Sequence of chain A:
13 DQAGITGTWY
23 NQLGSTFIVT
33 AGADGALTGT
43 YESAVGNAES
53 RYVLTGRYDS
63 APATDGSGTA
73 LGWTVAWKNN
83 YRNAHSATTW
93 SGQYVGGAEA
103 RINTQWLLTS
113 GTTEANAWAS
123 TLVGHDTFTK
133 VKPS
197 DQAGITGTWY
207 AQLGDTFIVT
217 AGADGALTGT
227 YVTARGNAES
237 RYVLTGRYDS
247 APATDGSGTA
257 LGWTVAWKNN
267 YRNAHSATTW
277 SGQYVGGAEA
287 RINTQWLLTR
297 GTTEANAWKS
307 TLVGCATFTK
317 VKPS

These two protein chains interact to form a complex.

Residue-level contacts at the interface:
Residue V125 in chain A is in contact with residue V309 in chain B (closest heavy-atom distance 3.8 Å).
Residue G48 in chain A interacts with residue W304 in chain B (closest heavy-atom distance 3.5 Å).
Residue L293 in chain A interacts with residue V125 in chain B (closest heavy-atom distance 3.7 Å).
Residue W304 in chain A interacts with residue G48 in chain B (closest heavy-atom distance 3.7 Å).
Residue V125 in chain A contacts residue L293 in chain B (closest heavy-atom distance 3.7 Å).
Residue L110 in chain A interacts with residue W304 in chain B (closest heavy-atom distance 3.8 Å).
Residue L209 in chain A is in contact with residue W120 in chain B (closest heavy-atom distance 4.5 Å).
Residue W120 in chain A is in contact with residue R231 in chain B (closest heavy-atom distance 3.7 Å).
Residue V125 in chain A is in contact with residue T307 in chain B (closest heavy-atom distance 2.9 Å).
Residue L124 in chain A interacts with residue L308 in chain B (closest heavy-atom distance 3.7 Å).
Residue L124 in chain A is in contact with residue K305 in chain B (closest heavy-atom distance 3.6 Å).
Residue V309 in chain A interacts with residue V125 in chain B (closest heavy-atom distance 3.8 Å).
Residue A121 in chain A contacts residue L308 in chain B (closest heavy-atom distance 3.6 Å).
Residue K305 in chain A contacts residue L124 in chain B (closest heavy-atom distance 3.6 Å).
Residue L308 in chain A is in contact with residue L124 in chain B (closest heavy-atom distance 3.8 Å).
Residue T307 in chain A is in contact with residue L124 in chain B (closest heavy-atom distance 3.2 Å).
Residue Q107 in chain A interacts with residue Q107 in chain B (closest heavy-atom distance 2.8 Å).
Residue L308 in chain A interacts with residue T123 in chain B (closest heavy-atom distance 3.3 Å).
Residue L308 in chain A interacts with residue A121 in chain B (closest heavy-atom distance 3.5 Å).
Residue Q107 in chain A contacts residue H127 in chain B (closest heavy-atom distance 4.0 Å).
Residue Q107 in chain A is in contact with residue V125 in chain B (closest heavy-atom distance 2.8 Å).
Residue W120 in chain A is in contact with residue L209 in chain B (closest heavy-atom distance 4.3 Å).
Residue Q291 in chain A contacts residue G310 in chain B (closest heavy-atom distance 3.0 Å).
Residue T307 in chain A interacts with residue V125 in chain B (closest heavy-atom distance 2.9 Å).
Residue W120 in chain A contacts residue W292 in chain B (closest heavy-atom distance 3.4 Å).
Residue G232 in chain A contacts residue W120 in chain B (closest heavy-atom distance 3.6 Å).
Residue W120 in chain A is in contact with residue L294 in chain B (closest heavy-atom distance 4.0 Å).
Residue W292 in chain A interacts with residue W120 in chain B (closest heavy-atom distance 3.4 Å).
Residue W304 in chain A is in contact with residue V47 in chain B (closest heavy-atom distance 3.7 Å).
Residue W120 in chain A is in contact with residue G232 in chain B (closest heavy-atom distance 3.6 Å).
Residue Q107 in chain A interacts with residue G126 in chain B (closest heavy-atom distance 3.1 Å).
Residue C311 in chain A contacts residue C311 in chain B (closest heavy-atom distance 2.1 Å).
Residue V125 in chain A is in contact with residue L308 in chain B (closest heavy-atom distance 4.5 Å).
Residue A117 in chain A is in contact with residue R231 in chain B (closest heavy-atom distance 3.2 Å).
Residue V125 in chain A contacts residue Q107 in chain B (closest heavy-atom distance 2.8 Å).
Residue V309 in chain A interacts with residue Q291 in chain B (closest heavy-atom distance 2.9 Å).
Residue R231 in chain A interacts with residue W120 in chain B (closest heavy-atom distance 4.1 Å).
Residue H127 in chain A is in contact with residue H127 in chain B (closest heavy-atom distance 3.0 Å).
Residue V47 in chain A interacts with residue W304 in chain B (closest heavy-atom distance 3.8 Å).
Residue L25 in chain A is in contact with residue W304 in chain B (closest heavy-atom distance 4.2 Å).
Residue L109 in chain A is in contact with residue V309 in chain B (closest heavy-atom distance 3.6 Å).
Residue L308 in chain A interacts with residue V125 in chain B (closest heavy-atom distance 4.4 Å).
Residue T307 in chain A contacts residue T123 in chain B (closest heavy-atom distance 4.3 Å).
Residue W304 in chain A contacts residue W108 in chain B (closest heavy-atom distance 3.4 Å).
Residue L294 in chain A contacts residue W120 in chain B (closest heavy-atom distance 3.8 Å).
Residue V309 in chain A contacts residue T123 in chain B (closest heavy-atom distance 2.9 Å).
Residue W304 in chain A contacts residue L25 in chain B (closest heavy-atom distance 4.4 Å).
Residue Q291 in chain A is in contact with residue Q291 in chain B (closest heavy-atom distance 3.0 Å).
Residue T123 in chain A interacts with residue V309 in chain B (closest heavy-atom distance 3.0 Å).
Residue W108 in chain A contacts residue W304 in chain B (closest heavy-atom distance 3.4 Å).
Residue W304 in chain A interacts with residue L110 in chain B (closest heavy-atom distance 3.8 Å).
Residue V309 in chain A is in contact with residue L109 in chain B (closest heavy-atom distance 3.7 Å).
Residue T123 in chain A is in contact with residue T307 in chain B (closest heavy-atom distance 4.3 Å).
Residue Q291 in chain A is in contact with residue V309 in chain B (closest heavy-atom distance 2.8 Å).
Residue T123 in chain A contacts residue L308 in chain B (closest heavy-atom distance 3.2 Å).
Residue H127 in chain A interacts with residue Q107 in chain B (closest heavy-atom distance 4.1 Å).
Residue L124 in chain A contacts residue T307 in chain B (closest heavy-atom distance 3.2 Å).
Residue G310 in chain A is in contact with residue Q291 in chain B (closest heavy-atom distance 3.0 Å).
Residue G126 in chain A is in contact with residue Q107 in chain B (closest heavy-atom distance 3.1 Å).
Residue C311 in chain A interacts with residue Q291 in chain B (closest heavy-atom distance 4.3 Å).

Sequence of chain B:
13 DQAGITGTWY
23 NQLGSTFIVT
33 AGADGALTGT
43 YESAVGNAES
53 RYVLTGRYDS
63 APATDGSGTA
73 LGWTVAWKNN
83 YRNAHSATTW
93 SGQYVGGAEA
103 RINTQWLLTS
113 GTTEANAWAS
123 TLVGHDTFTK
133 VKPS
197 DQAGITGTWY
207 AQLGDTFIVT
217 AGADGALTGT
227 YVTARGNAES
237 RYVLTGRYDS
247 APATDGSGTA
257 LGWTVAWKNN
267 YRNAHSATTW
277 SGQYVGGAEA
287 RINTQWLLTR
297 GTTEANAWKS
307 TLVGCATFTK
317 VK